This data describes a binding interaction between two proteins.

Sequence of chain B:
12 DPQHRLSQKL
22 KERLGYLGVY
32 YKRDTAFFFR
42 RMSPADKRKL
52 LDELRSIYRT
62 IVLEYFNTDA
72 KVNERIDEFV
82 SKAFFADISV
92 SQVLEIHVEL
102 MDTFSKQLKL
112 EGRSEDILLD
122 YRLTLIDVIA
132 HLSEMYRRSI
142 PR

Sequence of chain A:
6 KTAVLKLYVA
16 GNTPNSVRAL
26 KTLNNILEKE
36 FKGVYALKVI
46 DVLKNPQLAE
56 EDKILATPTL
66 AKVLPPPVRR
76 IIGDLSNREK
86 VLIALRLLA

Contacts between the two chains:
Residue L28 in chain B interacts with residue I45 in chain A (closest heavy-atom distance 4.9 Å).
Residue F86 in chain B interacts with residue V39 in chain A (closest heavy-atom distance 3.4 Å).
Residue Y27 in chain B contacts residue K43 in chain A (closest heavy-atom distance 3.3 Å).
Residue Y32 in chain B interacts with residue A41 in chain A (closest heavy-atom distance 4.4 Å).
Residue R24 in chain B is in contact with residue L53 in chain A (closest heavy-atom distance 3.8 Å).
Residue G29 in chain B contacts residue V44 in chain A (closest heavy-atom distance 2.9 Å).
Residue R24 in chain B interacts with residue E56 in chain A (closest heavy-atom distance 2.9 Å).
Residue Y31 in chain B contacts residue A41 in chain A (closest heavy-atom distance 3.4 Å).
Residue N74 in chain B contacts residue E56 in chain A (closest heavy-atom distance 3.5 Å).
Residue E75 in chain B interacts with residue D57 in chain A (closest heavy-atom distance 4.2 Å).
Residue L28 in chain B contacts residue K49 in chain A (closest heavy-atom distance 3.8 Å).
Residue L28 in chain B contacts residue N17 in chain A (closest heavy-atom distance 4.8 Å).
Residue Y27 in chain B contacts residue L53 in chain A (closest heavy-atom distance 3.7 Å).
Residue Y32 in chain B interacts with residue L42 in chain A (closest heavy-atom distance 4.7 Å).
Residue Y27 in chain B interacts with residue V44 in chain A (closest heavy-atom distance 3.9 Å).
Residue F85 in chain B interacts with residue A41 in chain A (closest heavy-atom distance 4.5 Å).
Residue F86 in chain B is in contact with residue A41 in chain A (closest heavy-atom distance 3.4 Å).
Residue V30 in chain B contacts residue L42 in chain A (closest heavy-atom distance 3.2 Å).
Residue K33 in chain B is in contact with residue Y40 in chain A (closest heavy-atom distance 2.9 Å).
Residue L28 in chain B contacts residue V14 in chain A (closest heavy-atom distance 4.8 Å).
Residue E23 in chain B interacts with residue N50 in chain A (closest heavy-atom distance 2.9 Å).
Residue G29 in chain B contacts residue L42 in chain A (closest heavy-atom distance 3.6 Å).
Residue V30 in chain B contacts residue A41 in chain A (closest heavy-atom distance 4.7 Å).
Residue D35 in chain B interacts with residue V39 in chain A (closest heavy-atom distance 3.2 Å).
Residue R24 in chain B interacts with residue N50 in chain A (closest heavy-atom distance 4.0 Å).
Residue L25 in chain B contacts residue N50 in chain A (closest heavy-atom distance 2.8 Å).
Residue F86 in chain B interacts with residue Y40 in chain A (closest heavy-atom distance 3.6 Å).
Residue G29 in chain B interacts with residue K43 in chain A (closest heavy-atom distance 3.7 Å).
Residue F86 in chain B interacts with residue V9 in chain A (closest heavy-atom distance 4.1 Å).
Residue E23 in chain B contacts residue Q52 in chain A (closest heavy-atom distance 4.0 Å).
Residue E75 in chain B contacts residue E56 in chain A (closest heavy-atom distance 5.0 Å).
Residue E23 in chain B contacts residue L53 in chain A (closest heavy-atom distance 4.3 Å).
Residue Y31 in chain B contacts residue Y40 in chain A (closest heavy-atom distance 3.9 Å).
Residue F86 in chain B contacts residue T7 in chain A (closest heavy-atom distance 3.8 Å).
Residue Y31 in chain B contacts residue N29 in chain A (closest heavy-atom distance 3.4 Å).
Residue K22 in chain B contacts residue N50 in chain A (closest heavy-atom distance 4.2 Å).
Residue F86 in chain B contacts residue A8 in chain A (closest heavy-atom distance 4.1 Å).
Residue Y31 in chain B contacts residue V44 in chain A (closest heavy-atom distance 4.0 Å).
Residue K33 in chain B contacts residue G38 in chain A (closest heavy-atom distance 4.1 Å).
Residue K33 in chain B contacts residue V39 in chain A (closest heavy-atom distance 3.2 Å).
Residue Y32 in chain B contacts residue Y40 in chain A (closest heavy-atom distance 3.2 Å).
Residue Y27 in chain B contacts residue I45 in chain A (closest heavy-atom distance 4.3 Å).
Residue Y27 in chain B interacts with residue N50 in chain A (closest heavy-atom distance 4.7 Å).
Residue G26 in chain B interacts with residue N50 in chain A (closest heavy-atom distance 3.4 Å).
Residue R34 in chain B is in contact with residue V39 in chain A (closest heavy-atom distance 3.7 Å).
Residue F38 in chain B is in contact with residue K6 in chain A (closest heavy-atom distance 4.4 Å).
Residue V30 in chain B is in contact with residue K43 in chain A (closest heavy-atom distance 4.6 Å).
Residue S82 in chain B is in contact with residue V9 in chain A (closest heavy-atom distance 4.7 Å).
Residue M136 in chain B contacts residue K43 in chain A (closest heavy-atom distance 4.4 Å).
Residue M136 in chain B contacts residue A41 in chain A (closest heavy-atom distance 4.4 Å).
Residue Y31 in chain B contacts residue L42 in chain A (closest heavy-atom distance 2.6 Å).
Residue L28 in chain B interacts with residue V44 in chain A (closest heavy-atom distance 3.1 Å).
Residue L28 in chain B interacts with residue D46 in chain A (closest heavy-atom distance 4.2 Å).
Residue R24 in chain B interacts with residue Q52 in chain A (closest heavy-atom distance 4.7 Å).
Residue D78 in chain B interacts with residue K43 in chain A (closest heavy-atom distance 4.6 Å).
Residue Y31 in chain B interacts with residue L25 in chain A (closest heavy-atom distance 3.9 Å).